Sequence of protein 2:
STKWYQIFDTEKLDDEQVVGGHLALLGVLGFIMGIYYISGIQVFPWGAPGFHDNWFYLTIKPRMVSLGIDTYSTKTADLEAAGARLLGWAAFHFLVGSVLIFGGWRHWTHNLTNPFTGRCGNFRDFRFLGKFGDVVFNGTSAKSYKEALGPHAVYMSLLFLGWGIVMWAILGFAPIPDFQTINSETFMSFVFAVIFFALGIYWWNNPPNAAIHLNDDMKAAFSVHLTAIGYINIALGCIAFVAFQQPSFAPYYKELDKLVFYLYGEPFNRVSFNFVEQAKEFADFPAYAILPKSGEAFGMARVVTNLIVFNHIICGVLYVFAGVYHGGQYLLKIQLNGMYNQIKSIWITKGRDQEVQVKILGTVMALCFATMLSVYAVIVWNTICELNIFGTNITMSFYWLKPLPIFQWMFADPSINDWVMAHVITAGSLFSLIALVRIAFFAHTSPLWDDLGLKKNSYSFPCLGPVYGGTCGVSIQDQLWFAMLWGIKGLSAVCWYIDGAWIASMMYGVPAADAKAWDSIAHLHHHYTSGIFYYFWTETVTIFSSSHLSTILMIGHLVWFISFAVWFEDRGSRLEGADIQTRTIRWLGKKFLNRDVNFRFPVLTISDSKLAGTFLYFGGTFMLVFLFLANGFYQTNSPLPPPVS

Contacts between the two chains:
Residue A441 in protein 2 interacts with residue I56 in protein 1 (closest heavy-atom distance 4.0 Å).
Residue L468 in protein 2 is in contact with residue T31 in protein 1 (closest heavy-atom distance 4.7 Å).
Residue W445 in protein 2 interacts with residue G51 in protein 1 (closest heavy-atom distance 3.5 Å).
Residue K466 in protein 2 interacts with residue I34 in protein 1 (closest heavy-atom distance 4.5 Å).
Residue L465 in protein 2 contacts residue F24 in protein 1 (closest heavy-atom distance 4.7 Å).
Residue M460 in protein 2 contacts residue M50 in protein 1 (closest heavy-atom distance 4.6 Å).
Residue P469 in protein 2 contacts residue L30 in protein 1 (closest heavy-atom distance 3.3 Å).
Residue W464 in protein 2 is in contact with residue V27 in protein 1 (closest heavy-atom distance 3.5 Å).
Residue Y463 in protein 2 contacts residue P35 in protein 1 (closest heavy-atom distance 2.5 Å).
Residue I448 in protein 2 contacts residue L55 in protein 1 (closest heavy-atom distance 4.1 Å).
Residue F462 in protein 2 contacts residue S48 in protein 1 (closest heavy-atom distance 3.4 Å).
Residue F454 in protein 2 interacts with residue W100 in protein 1 (closest heavy-atom distance 3.5 Å).
Residue L437 in protein 2 is in contact with residue W52 in protein 1 (closest heavy-atom distance 4.2 Å).
Residue L468 in protein 2 is in contact with residue L30 in protein 1 (closest heavy-atom distance 4.0 Å).
Residue W464 in protein 2 contacts residue S28 in protein 1 (closest heavy-atom distance 3.6 Å).
Residue W445 in protein 2 interacts with residue R47 in protein 1 (closest heavy-atom distance 3.9 Å).
Residue K466 in protein 2 is in contact with residue Y33 in protein 1 (closest heavy-atom distance 3.7 Å).
Residue T459 in protein 2 is in contact with residue S48 in protein 1 (closest heavy-atom distance 4.9 Å).
Residue T459 in protein 2 interacts with residue T44 in protein 1 (closest heavy-atom distance 3.9 Å).
Residue N457 in protein 2 contacts residue N38 in protein 1 (closest heavy-atom distance 4.6 Å).
Residue N457 in protein 2 interacts with residue H39 in protein 1 (closest heavy-atom distance 3.6 Å).
Residue S461 in protein 2 is in contact with residue S48 in protein 1 (closest heavy-atom distance 2.7 Å).
Residue P467 in protein 2 contacts residue T31 in protein 1 (closest heavy-atom distance 4.0 Å).
Residue W464 in protein 2 interacts with residue S48 in protein 1 (closest heavy-atom distance 3.0 Å).
Residue V442 in protein 2 is in contact with residue W52 in protein 1 (closest heavy-atom distance 4.1 Å).
Residue Q472 in protein 2 interacts with residue T31 in protein 1 (closest heavy-atom distance 4.7 Å).
Residue L465 in protein 2 contacts residue T31 in protein 1 (closest heavy-atom distance 4.8 Å).
Residue W464 in protein 2 is in contact with residue T44 in protein 1 (closest heavy-atom distance 4.1 Å).
Residue Y463 in protein 2 is in contact with residue A36 in protein 1 (closest heavy-atom distance 4.2 Å).
Residue L437 in protein 2 contacts residue I56 in protein 1 (closest heavy-atom distance 3.7 Å).
Residue M460 in protein 2 contacts residue R47 in protein 1 (closest heavy-atom distance 3.8 Å).
Residue W445 in protein 2 is in contact with residue L55 in protein 1 (closest heavy-atom distance 4.4 Å).
Residue T459 in protein 2 contacts residue N38 in protein 1 (closest heavy-atom distance 3.6 Å).
Residue Y463 in protein 2 interacts with residue Y33 in protein 1 (closest heavy-atom distance 4.5 Å).
Residue W445 in protein 2 is in contact with residue M50 in protein 1 (closest heavy-atom distance 4.9 Å).
Residue W464 in protein 2 interacts with residue P45 in protein 1 (closest heavy-atom distance 3.7 Å).
Residue A441 in protein 2 interacts with residue W52 in protein 1 (closest heavy-atom distance 3.4 Å).
Residue W464 in protein 2 interacts with residue Y33 in protein 1 (closest heavy-atom distance 3.4 Å).
Residue Y463 in protein 2 interacts with residue I34 in protein 1 (closest heavy-atom distance 4.2 Å).
Residue L468 in protein 2 interacts with residue V27 in protein 1 (closest heavy-atom distance 4.6 Å).
Residue P469 in protein 2 is in contact with residue T31 in protein 1 (closest heavy-atom distance 4.3 Å).
Residue W464 in protein 2 is in contact with residue T31 in protein 1 (closest heavy-atom distance 3.6 Å).
Residue W464 in protein 2 interacts with residue F24 in protein 1 (closest heavy-atom distance 3.5 Å).
Residue M460 in protein 2 contacts residue S48 in protein 1 (closest heavy-atom distance 2.7 Å).
Residue K466 in protein 2 is in contact with residue T31 in protein 1 (closest heavy-atom distance 2.9 Å).
Residue F462 in protein 2 interacts with residue W52 in protein 1 (closest heavy-atom distance 4.0 Å).
Residue T459 in protein 2 contacts residue H39 in protein 1 (closest heavy-atom distance 3.2 Å).
Residue H587 in protein 2 interacts with residue I34 in protein 1 (closest heavy-atom distance 4.1 Å).
Residue T459 in protein 2 is in contact with residue R47 in protein 1 (closest heavy-atom distance 4.8 Å).
Residue G455 in protein 2 is in contact with residue W100 in protein 1 (closest heavy-atom distance 3.9 Å).
Residue V444 in protein 2 is in contact with residue L55 in protein 1 (closest heavy-atom distance 3.4 Å).
Residue S438 in protein 2 contacts residue W52 in protein 1 (closest heavy-atom distance 3.3 Å).
Residue F462 in protein 2 is in contact with residue F49 in protein 1 (closest heavy-atom distance 4.7 Å).
Residue L465 in protein 2 is in contact with residue V27 in protein 1 (closest heavy-atom distance 4.0 Å).
Residue Y463 in protein 2 interacts with residue T44 in protein 1 (closest heavy-atom distance 3.2 Å).
Residue W445 in protein 2 contacts residue S48 in protein 1 (closest heavy-atom distance 3.7 Å).
Residue W445 in protein 2 is in contact with residue W52 in protein 1 (closest heavy-atom distance 4.7 Å).
Residue F462 in protein 2 interacts with residue F24 in protein 1 (closest heavy-atom distance 3.7 Å).
Residue A441 in protein 2 contacts residue L55 in protein 1 (closest heavy-atom distance 4.5 Å).

The following describes two proteins that form a bound complex.

Sequence of protein 1:
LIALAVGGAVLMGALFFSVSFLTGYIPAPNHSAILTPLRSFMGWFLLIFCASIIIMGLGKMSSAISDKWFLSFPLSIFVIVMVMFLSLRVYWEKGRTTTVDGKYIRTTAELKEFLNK